Residue-level contacts at the interface:
Residue T56 in protein 2 contacts residue K39 in protein 1 (closest heavy-atom distance 4.2 Å).
Residue E66 in protein 2 contacts residue Q25 in protein 1 (closest heavy-atom distance 3.9 Å).
Residue K9 in protein 2 is in contact with residue I11 in protein 1 (closest heavy-atom distance 3.6 Å).
Residue L82 in protein 2 interacts with residue S12 in protein 1 (closest heavy-atom distance 3.6 Å).
Residue L82 in protein 2 interacts with residue L16 in protein 1 (closest heavy-atom distance 3.5 Å).
Residue L70 in protein 2 is in contact with residue N17 in protein 1 (closest heavy-atom distance 3.7 Å).
Residue F58 in protein 2 contacts residue T32 in protein 1 (closest heavy-atom distance 4.2 Å).
Residue K43 in protein 2 contacts residue I27 in protein 1 (closest heavy-atom distance 3.3 Å).
Residue M50 in protein 2 contacts residue Q35 in protein 1 (closest heavy-atom distance 3.8 Å).
Residue R86 in protein 2 contacts residue S12 in protein 1 (closest heavy-atom distance 3.5 Å).
Residue I61 in protein 2 interacts with residue V28 in protein 1 (closest heavy-atom distance 4.2 Å).
Residue W38 in protein 2 is in contact with residue I24 in protein 1 (closest heavy-atom distance 3.3 Å).
Residue Y22 in protein 2 interacts with residue L19 in protein 1 (closest heavy-atom distance 3.4 Å).
Residue V73 in protein 2 contacts residue L20 in protein 1 (closest heavy-atom distance 4.0 Å).
Residue V81 in protein 2 interacts with residue L16 in protein 1 (closest heavy-atom distance 4.1 Å).
Residue L89 in protein 2 contacts residue I8 in protein 1 (closest heavy-atom distance 3.9 Å).
Residue E66 in protein 2 is in contact with residue T21 in protein 1 (closest heavy-atom distance 3.9 Å).
Residue F58 in protein 2 contacts residue V28 in protein 1 (closest heavy-atom distance 4.3 Å).
Residue E66 in protein 2 contacts residue I24 in protein 1 (closest heavy-atom distance 3.8 Å).
Residue T46 in protein 2 contacts residue E31 in protein 1 (closest heavy-atom distance 3.5 Å).
Residue T46 in protein 2 is in contact with residue V28 in protein 1 (closest heavy-atom distance 3.5 Å).
Residue K9 in protein 2 contacts residue I15 in protein 1 (closest heavy-atom distance 4.2 Å).
Residue L33 in protein 2 is in contact with residue L20 in protein 1 (closest heavy-atom distance 4.2 Å).
Residue F58 in protein 2 is in contact with residue Q25 in protein 1 (closest heavy-atom distance 3.4 Å).
Residue L33 in protein 2 interacts with residue L23 in protein 1 (closest heavy-atom distance 3.7 Å).
Residue L70 in protein 2 interacts with residue L20 in protein 1 (closest heavy-atom distance 3.5 Å).
Residue I12 in protein 2 is in contact with residue I11 in protein 1 (closest heavy-atom distance 4.1 Å).
Residue M50 in protein 2 is in contact with residue K39 in protein 1 (closest heavy-atom distance 4.3 Å).
Residue K43 in protein 2 interacts with residue E31 in protein 1 (closest heavy-atom distance 3.1 Å).
Residue L62 in protein 2 contacts residue Q25 in protein 1 (closest heavy-atom distance 4.1 Å).
Residue V65 in protein 2 contacts residue V28 in protein 1 (closest heavy-atom distance 3.9 Å).
Residue L29 in protein 2 interacts with residue L16 in protein 1 (closest heavy-atom distance 4.0 Å).
Residue M50 in protein 2 is in contact with residue E31 in protein 1 (closest heavy-atom distance 3.6 Å).
Residue L29 in protein 2 contacts residue L19 in protein 1 (closest heavy-atom distance 4.0 Å).
Residue V39 in protein 2 contacts residue I27 in protein 1 (closest heavy-atom distance 3.9 Å).
Residue L89 in protein 2 is in contact with residue I11 in protein 1 (closest heavy-atom distance 3.9 Å).
Residue I61 in protein 2 contacts residue T32 in protein 1 (closest heavy-atom distance 4.3 Å).
Residue R86 in protein 2 interacts with residue D9 in protein 1 (closest heavy-atom distance 3.7 Å).
Residue R78 in protein 2 is in contact with residue L20 in protein 1 (closest heavy-atom distance 3.4 Å).
Residue I25 in protein 2 interacts with residue L19 in protein 1 (closest heavy-atom distance 4.0 Å).
Residue I85 in protein 2 is in contact with residue I15 in protein 1 (closest heavy-atom distance 3.7 Å).
Residue E54 in protein 2 interacts with residue K39 in protein 1 (closest heavy-atom distance 2.6 Å).
Residue T56 in protein 2 contacts residue Q35 in protein 1 (closest heavy-atom distance 4.1 Å).
Residue R78 in protein 2 interacts with residue N13 in protein 1 (closest heavy-atom distance 4.0 Å).
Residue T56 in protein 2 interacts with residue Q36 in protein 1 (closest heavy-atom distance 4.1 Å).
Residue T56 in protein 2 contacts residue T32 in protein 1 (closest heavy-atom distance 3.6 Å).
Residue K47 in protein 2 interacts with residue E31 in protein 1 (closest heavy-atom distance 3.1 Å).
Residue Q13 in protein 2 is in contact with residue N18 in protein 1 (closest heavy-atom distance 3.9 Å).
Residue I85 in protein 2 interacts with residue S12 in protein 1 (closest heavy-atom distance 3.5 Å).
Residue M50 in protein 2 is in contact with residue T32 in protein 1 (closest heavy-atom distance 3.7 Å).
Residue V42 in protein 2 is in contact with residue I27 in protein 1 (closest heavy-atom distance 3.9 Å).
Residue L89 in protein 2 is in contact with residue S12 in protein 1 (closest heavy-atom distance 3.6 Å).
Residue W38 in protein 2 interacts with residue L23 in protein 1 (closest heavy-atom distance 3.9 Å).
Residue L82 in protein 2 is in contact with residue N13 in protein 1 (closest heavy-atom distance 3.4 Å).
Residue Q13 in protein 2 contacts residue I15 in protein 1 (closest heavy-atom distance 3.7 Å).
Residue R86 in protein 2 contacts residue N13 in protein 1 (closest heavy-atom distance 4.2 Å).
Residue A69 in protein 2 is in contact with residue I24 in protein 1 (closest heavy-atom distance 3.4 Å).
Residue R78 in protein 2 is in contact with residue L16 in protein 1 (closest heavy-atom distance 3.7 Å).
Residue F58 in protein 2 interacts with residue A29 in protein 1 (closest heavy-atom distance 3.5 Å).
Residue S26 in protein 2 contacts residue L19 in protein 1 (closest heavy-atom distance 3.1 Å).

The following describes two proteins that form a bound complex.

Sequence of protein 1:
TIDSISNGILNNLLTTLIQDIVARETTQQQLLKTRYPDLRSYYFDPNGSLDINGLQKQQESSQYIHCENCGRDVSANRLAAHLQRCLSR

Sequence of protein 2:
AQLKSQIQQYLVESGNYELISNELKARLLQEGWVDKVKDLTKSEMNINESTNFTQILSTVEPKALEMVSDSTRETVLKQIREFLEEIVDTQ